Sequence of the first protein:
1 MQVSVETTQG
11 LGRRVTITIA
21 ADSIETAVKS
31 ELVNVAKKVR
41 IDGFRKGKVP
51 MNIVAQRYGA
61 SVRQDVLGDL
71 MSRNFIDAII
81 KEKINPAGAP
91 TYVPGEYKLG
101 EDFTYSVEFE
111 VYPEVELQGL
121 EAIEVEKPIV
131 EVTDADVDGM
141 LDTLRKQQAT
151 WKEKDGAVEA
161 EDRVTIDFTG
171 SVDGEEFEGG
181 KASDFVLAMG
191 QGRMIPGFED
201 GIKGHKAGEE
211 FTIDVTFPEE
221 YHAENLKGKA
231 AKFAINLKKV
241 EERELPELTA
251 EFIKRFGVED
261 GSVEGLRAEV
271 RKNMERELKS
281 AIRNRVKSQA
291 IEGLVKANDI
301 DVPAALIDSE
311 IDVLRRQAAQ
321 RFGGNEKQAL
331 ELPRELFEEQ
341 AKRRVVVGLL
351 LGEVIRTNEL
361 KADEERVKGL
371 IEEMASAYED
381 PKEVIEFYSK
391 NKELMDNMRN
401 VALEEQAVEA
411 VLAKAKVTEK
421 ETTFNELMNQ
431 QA

Sequence of the second protein:
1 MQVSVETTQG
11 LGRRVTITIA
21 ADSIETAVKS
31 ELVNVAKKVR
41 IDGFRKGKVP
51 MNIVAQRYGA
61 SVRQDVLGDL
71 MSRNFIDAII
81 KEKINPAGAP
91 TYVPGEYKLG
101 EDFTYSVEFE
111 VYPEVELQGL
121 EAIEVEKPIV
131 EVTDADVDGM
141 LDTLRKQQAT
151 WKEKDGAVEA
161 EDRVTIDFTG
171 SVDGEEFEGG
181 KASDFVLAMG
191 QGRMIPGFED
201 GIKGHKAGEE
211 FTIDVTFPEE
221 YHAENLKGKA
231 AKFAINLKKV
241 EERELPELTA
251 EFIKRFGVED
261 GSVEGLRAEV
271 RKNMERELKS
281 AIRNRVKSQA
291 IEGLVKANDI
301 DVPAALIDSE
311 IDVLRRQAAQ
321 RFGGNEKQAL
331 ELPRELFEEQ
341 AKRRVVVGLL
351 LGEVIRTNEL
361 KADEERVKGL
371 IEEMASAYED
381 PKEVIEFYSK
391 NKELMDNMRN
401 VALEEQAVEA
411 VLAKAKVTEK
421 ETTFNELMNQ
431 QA

The following describes two proteins that form a bound complex.

Interface contacts:
Residue F322 in the second protein is in contact with residue Y58 in the first protein (closest heavy-atom distance 3.1 Å).
Residue R40 in the second protein is in contact with residue N397 in the first protein (closest heavy-atom distance 2.6 Å).
Residue I53 in the second protein interacts with residue R193 in the first protein (closest heavy-atom distance 3.6 Å).
Residue I53 in the second protein interacts with residue Q191 in the first protein (closest heavy-atom distance 3.7 Å).
Residue R255 in the second protein contacts residue D22 in the first protein (closest heavy-atom distance 2.9 Å).
Residue N397 in the second protein is in contact with residue R40 in the first protein (closest heavy-atom distance 2.7 Å).
Residue Q191 in the second protein is in contact with residue I53 in the first protein (closest heavy-atom distance 3.6 Å).
Residue F387 in the second protein interacts with residue D77 in the first protein (closest heavy-atom distance 3.6 Å).
Residue R40 in the second protein interacts with residue R344 in the first protein (closest heavy-atom distance 2.8 Å).
Residue Y58 in the second protein contacts residue R321 in the first protein (closest heavy-atom distance 3.2 Å).
Residue R344 in the second protein contacts residue R40 in the first protein (closest heavy-atom distance 2.7 Å).
Residue N400 in the second protein interacts with residue R40 in the first protein (closest heavy-atom distance 3.1 Å).
Residue D22 in the second protein interacts with residue R255 in the first protein (closest heavy-atom distance 2.6 Å).
Residue I80 in the second protein is in contact with residue N391 in the first protein (closest heavy-atom distance 3.4 Å).
Residue Q56 in the second protein is in contact with residue R193 in the first protein (closest heavy-atom distance 3.0 Å).
Residue R57 in the second protein contacts residue Y221 in the first protein (closest heavy-atom distance 3.3 Å).
Residue R57 in the second protein is in contact with residue R193 in the first protein (closest heavy-atom distance 2.9 Å).
Residue G323 in the second protein contacts residue Y58 in the first protein (closest heavy-atom distance 3.3 Å).
Residue K38 in the second protein is in contact with residue N397 in the first protein (closest heavy-atom distance 3.7 Å).
Residue V401 in the second protein is in contact with residue R40 in the first protein (closest heavy-atom distance 3.3 Å).
Residue Y58 in the second protein is in contact with residue F322 in the first protein (closest heavy-atom distance 3.1 Å).
Residue N397 in the second protein is in contact with residue K38 in the first protein (closest heavy-atom distance 3.7 Å).
Residue I53 in the second protein contacts residue G192 in the first protein (closest heavy-atom distance 3.8 Å).
Residue V62 in the second protein contacts residue Q320 in the first protein (closest heavy-atom distance 3.6 Å).
Residue G324 in the second protein is in contact with residue V62 in the first protein (closest heavy-atom distance 3.6 Å).
Residue F44 in the second protein interacts with residue R344 in the first protein (closest heavy-atom distance 3.7 Å).
Residue R344 in the second protein contacts residue F44 in the first protein (closest heavy-atom distance 3.8 Å).
Residue R321 in the second protein contacts residue Y58 in the first protein (closest heavy-atom distance 3.2 Å).
Residue A20 in the second protein is in contact with residue R255 in the first protein (closest heavy-atom distance 3.8 Å).
Residue R40 in the second protein contacts residue V401 in the first protein (closest heavy-atom distance 3.3 Å).
Residue N34 in the second protein is in contact with residue Y388 in the first protein (closest heavy-atom distance 3.7 Å).
Residue Q317 in the second protein is in contact with residue I41 in the first protein (closest heavy-atom distance 3.7 Å).
Residue D77 in the second protein interacts with residue F387 in the first protein (closest heavy-atom distance 3.5 Å).
Residue Q320 in the second protein contacts residue V62 in the first protein (closest heavy-atom distance 3.6 Å).
Residue N391 in the second protein contacts residue I80 in the first protein (closest heavy-atom distance 3.5 Å).
Residue R344 in the second protein interacts with residue V39 in the first protein (closest heavy-atom distance 2.6 Å).
Residue R344 in the second protein contacts residue I41 in the first protein (closest heavy-atom distance 3.6 Å).
Residue R193 in the second protein contacts residue R57 in the first protein (closest heavy-atom distance 2.9 Å).
Residue V62 in the second protein interacts with residue G324 in the first protein (closest heavy-atom distance 3.6 Å).
Residue I41 in the second protein is in contact with residue Q317 in the first protein (closest heavy-atom distance 3.6 Å).
Residue D65 in the second protein interacts with residue N325 in the first protein (closest heavy-atom distance 3.9 Å).
Residue S61 in the second protein interacts with residue G323 in the first protein (closest heavy-atom distance 3.1 Å).
Residue I41 in the second protein contacts residue R344 in the first protein (closest heavy-atom distance 3.6 Å).
Residue G324 in the second protein contacts residue D65 in the first protein (closest heavy-atom distance 3.7 Å).
Residue Q191 in the second protein interacts with residue Q56 in the first protein (closest heavy-atom distance 3.9 Å).
Residue H222 in the second protein is in contact with residue Y58 in the first protein (closest heavy-atom distance 2.8 Å).
Residue I41 in the second protein contacts residue L314 in the first protein (closest heavy-atom distance 3.9 Å).
Residue G323 in the second protein contacts residue V62 in the first protein (closest heavy-atom distance 2.9 Å).
Residue G323 in the second protein is in contact with residue S61 in the first protein (closest heavy-atom distance 3.0 Å).
Residue R40 in the second protein is in contact with residue N400 in the first protein (closest heavy-atom distance 3.1 Å).
Residue V39 in the second protein contacts residue R344 in the first protein (closest heavy-atom distance 2.6 Å).
Residue Y58 in the second protein contacts residue H222 in the first protein (closest heavy-atom distance 2.9 Å).
Residue V62 in the second protein contacts residue G323 in the first protein (closest heavy-atom distance 2.9 Å).
Residue Y221 in the second protein interacts with residue R57 in the first protein (closest heavy-atom distance 3.3 Å).
Residue Y388 in the second protein is in contact with residue N34 in the first protein (closest heavy-atom distance 3.5 Å).
Residue R193 in the second protein is in contact with residue Q56 in the first protein (closest heavy-atom distance 2.9 Å).
Residue D65 in the second protein interacts with residue E326 in the first protein (closest heavy-atom distance 3.0 Å).
Residue E326 in the second protein interacts with residue D65 in the first protein (closest heavy-atom distance 3.0 Å).
Residue R193 in the second protein interacts with residue I53 in the first protein (closest heavy-atom distance 3.7 Å).
Residue Y58 in the second protein is in contact with residue G323 in the first protein (closest heavy-atom distance 3.1 Å).